Sequence of chain A:
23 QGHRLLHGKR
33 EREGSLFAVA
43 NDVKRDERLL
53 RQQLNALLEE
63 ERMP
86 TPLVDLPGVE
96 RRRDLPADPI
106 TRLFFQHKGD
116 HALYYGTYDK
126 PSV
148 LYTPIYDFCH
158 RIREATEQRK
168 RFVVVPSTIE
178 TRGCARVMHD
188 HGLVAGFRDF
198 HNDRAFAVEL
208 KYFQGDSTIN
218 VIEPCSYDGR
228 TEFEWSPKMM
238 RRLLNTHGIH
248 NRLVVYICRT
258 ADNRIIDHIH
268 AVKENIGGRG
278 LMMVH

The following describes two proteins that form a bound complex.

Contacts between the two chains:
Residue T219 in chain B contacts residue V45 in chain A (closest heavy-atom distance 3.8 Å).
Residue V269 in chain B is in contact with residue H29 in chain A (closest heavy-atom distance 4.2 Å).
Residue L107 in chain B is in contact with residue R47 in chain A (closest heavy-atom distance 3.6 Å).
Residue L309 in chain B is in contact with residue H29 in chain A (closest heavy-atom distance 3.4 Å).
Residue M118 in chain B is in contact with residue A42 in chain A (closest heavy-atom distance 3.8 Å).
Residue V99 in chain B contacts residue L56 in chain A (closest heavy-atom distance 4.1 Å).
Residue D270 in chain B is in contact with residue R26 in chain A (closest heavy-atom distance 4.4 Å).
Residue D106 in chain B is in contact with residue R47 in chain A (closest heavy-atom distance 2.8 Å).
Residue A95 in chain B contacts residue L59 in chain A (closest heavy-atom distance 3.8 Å).
Residue V103 in chain B interacts with residue A40 in chain A (closest heavy-atom distance 5.0 Å).
Residue A102 in chain B contacts residue R47 in chain A (closest heavy-atom distance 4.7 Å).
Residue P221 in chain B contacts residue R26 in chain A (closest heavy-atom distance 4.6 Å).
Residue Q115 in chain B is in contact with residue V41 in chain A (closest heavy-atom distance 3.4 Å).
Residue Q115 in chain B interacts with residue A40 in chain A (closest heavy-atom distance 3.0 Å).
Residue E213 in chain B contacts residue R26 in chain A (closest heavy-atom distance 2.7 Å).
Residue V99 in chain B contacts residue L59 in chain A (closest heavy-atom distance 4.5 Å).
Residue T218 in chain B is in contact with residue F39 in chain A (closest heavy-atom distance 4.5 Å).
Residue E204 in chain B is in contact with residue N43 in chain A (closest heavy-atom distance 4.1 Å).
Residue R114 in chain B contacts residue A42 in chain A (closest heavy-atom distance 3.8 Å).
Residue F216 in chain B interacts with residue F39 in chain A (closest heavy-atom distance 4.6 Å).
Residue Q111 in chain B is in contact with residue D44 in chain A (closest heavy-atom distance 2.5 Å).
Residue T218 in chain B contacts residue V41 in chain A (closest heavy-atom distance 4.4 Å).
Residue S312 in chain B interacts with residue L27 in chain A (closest heavy-atom distance 3.8 Å).
Residue Q115 in chain B interacts with residue A42 in chain A (closest heavy-atom distance 3.6 Å).
Residue T219 in chain B contacts residue D44 in chain A (closest heavy-atom distance 4.2 Å).
Residue R114 in chain B is in contact with residue N43 in chain A (closest heavy-atom distance 4.4 Å).
Residue D106 in chain B contacts residue L51 in chain A (closest heavy-atom distance 4.2 Å).
Residue T219 in chain B is in contact with residue V41 in chain A (closest heavy-atom distance 4.6 Å).
Residue T218 in chain B interacts with residue N43 in chain A (closest heavy-atom distance 3.5 Å).
Residue A102 in chain B contacts residue L52 in chain A (closest heavy-atom distance 3.8 Å).
Residue A307 in chain B contacts residue H29 in chain A (closest heavy-atom distance 3.1 Å).
Residue R265 in chain B interacts with residue H29 in chain A (closest heavy-atom distance 3.2 Å).
Residue P221 in chain B is in contact with residue E33 in chain A (closest heavy-atom distance 4.8 Å).
Residue A102 in chain B interacts with residue V41 in chain A (closest heavy-atom distance 4.7 Å).
Residue V269 in chain B interacts with residue L27 in chain A (closest heavy-atom distance 4.4 Å).
Residue R94 in chain B is in contact with residue Q55 in chain A (closest heavy-atom distance 4.5 Å).
Residue L224 in chain B contacts residue V45 in chain A (closest heavy-atom distance 4.9 Å).
Residue I311 in chain B is in contact with residue L27 in chain A (closest heavy-atom distance 5.0 Å).
Residue T219 in chain B is in contact with residue E33 in chain A (closest heavy-atom distance 4.8 Å).
Residue T219 in chain B is in contact with residue N43 in chain A (closest heavy-atom distance 4.1 Å).
Residue V269 in chain B contacts residue R26 in chain A (closest heavy-atom distance 4.6 Å).
Residue V103 in chain B is in contact with residue V41 in chain A (closest heavy-atom distance 4.4 Å).
Residue Q92 in chain B is in contact with residue L59 in chain A (closest heavy-atom distance 4.0 Å).
Residue N98 in chain B is in contact with residue Q55 in chain A (closest heavy-atom distance 3.6 Å).
Residue T219 in chain B is in contact with residue F39 in chain A (closest heavy-atom distance 3.2 Å).
Residue R265 in chain B interacts with residue E33 in chain A (closest heavy-atom distance 4.0 Å).
Residue V103 in chain B interacts with residue L52 in chain A (closest heavy-atom distance 4.0 Å).
Residue Q111 in chain B is in contact with residue V41 in chain A (closest heavy-atom distance 4.0 Å).
Residue A95 in chain B interacts with residue Q55 in chain A (closest heavy-atom distance 3.5 Å).
Residue K258 in chain B interacts with residue K46 in chain A (closest heavy-atom distance 5.0 Å).
Residue K227 in chain B is in contact with residue N43 in chain A (closest heavy-atom distance 3.3 Å).
Residue L107 in chain B contacts residue V41 in chain A (closest heavy-atom distance 3.8 Å).
Residue V99 in chain B contacts residue Q55 in chain A (closest heavy-atom distance 3.8 Å).
Residue T218 in chain B is in contact with residue A42 in chain A (closest heavy-atom distance 3.8 Å).
Residue V99 in chain B interacts with residue L52 in chain A (closest heavy-atom distance 3.8 Å).
Residue A102 in chain B interacts with residue L51 in chain A (closest heavy-atom distance 4.4 Å).
Residue G308 in chain B contacts residue H29 in chain A (closest heavy-atom distance 3.4 Å).
Residue L224 in chain B contacts residue N43 in chain A (closest heavy-atom distance 4.0 Å).
Residue L96 in chain B contacts residue L59 in chain A (closest heavy-atom distance 4.3 Å).
Residue Q111 in chain B is in contact with residue R47 in chain A (closest heavy-atom distance 3.9 Å).

Sequence of chain B:
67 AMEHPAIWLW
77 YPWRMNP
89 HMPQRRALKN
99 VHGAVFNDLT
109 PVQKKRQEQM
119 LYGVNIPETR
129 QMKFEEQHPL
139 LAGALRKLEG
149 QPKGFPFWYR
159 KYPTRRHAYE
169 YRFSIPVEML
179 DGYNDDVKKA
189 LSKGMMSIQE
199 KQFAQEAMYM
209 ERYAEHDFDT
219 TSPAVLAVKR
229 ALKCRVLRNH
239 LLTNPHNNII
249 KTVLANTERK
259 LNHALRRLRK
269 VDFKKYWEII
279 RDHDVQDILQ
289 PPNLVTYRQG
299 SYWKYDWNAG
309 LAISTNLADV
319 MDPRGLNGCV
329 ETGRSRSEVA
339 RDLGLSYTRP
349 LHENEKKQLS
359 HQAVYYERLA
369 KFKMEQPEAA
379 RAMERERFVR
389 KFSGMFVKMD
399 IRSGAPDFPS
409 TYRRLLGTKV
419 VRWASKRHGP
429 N